These two protein chains interact to form a complex.

Sequence of chain B:
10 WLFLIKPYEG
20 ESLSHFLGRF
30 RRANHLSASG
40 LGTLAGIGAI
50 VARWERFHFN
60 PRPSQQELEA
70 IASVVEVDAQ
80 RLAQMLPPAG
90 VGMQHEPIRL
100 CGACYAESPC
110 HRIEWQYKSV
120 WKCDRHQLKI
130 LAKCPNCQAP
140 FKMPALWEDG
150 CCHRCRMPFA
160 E

Sequence of chain A:
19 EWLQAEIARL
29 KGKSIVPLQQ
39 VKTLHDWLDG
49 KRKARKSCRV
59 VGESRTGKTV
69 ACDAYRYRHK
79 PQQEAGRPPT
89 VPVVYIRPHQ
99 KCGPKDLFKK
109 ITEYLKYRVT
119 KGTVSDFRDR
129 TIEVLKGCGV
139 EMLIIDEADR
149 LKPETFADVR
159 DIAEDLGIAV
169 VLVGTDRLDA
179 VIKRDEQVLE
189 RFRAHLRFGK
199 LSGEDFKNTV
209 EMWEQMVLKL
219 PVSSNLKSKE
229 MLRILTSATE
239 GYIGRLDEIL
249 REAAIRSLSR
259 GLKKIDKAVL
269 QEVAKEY

Residue-level contacts at the interface:
Residue E131 in chain A is in contact with residue H34 in chain B (closest heavy-atom distance 1.9 Å).
Residue R128 in chain A is in contact with residue W10 in chain B (closest heavy-atom distance 4.2 Å).
Residue R128 in chain A interacts with residue N33 in chain B (closest heavy-atom distance 4.1 Å).
Residue E131 in chain A contacts residue N33 in chain B (closest heavy-atom distance 3.9 Å).